Interface contacts:
Residue Y44 in the second protein is in contact with residue K68 in the first protein (closest heavy-atom distance 3.7 Å).
Residue D43 in the second protein is in contact with residue D43 in the first protein (closest heavy-atom distance 3.5 Å).
Residue N60 in the second protein interacts with residue G64 in the first protein (closest heavy-atom distance 4.1 Å).
Residue C45 in the second protein is in contact with residue N87 in the first protein (closest heavy-atom distance 2.9 Å).
Residue Y44 in the second protein is in contact with residue D66 in the first protein (closest heavy-atom distance 3.5 Å).
Residue Y44 in the second protein interacts with residue Y67 in the first protein (closest heavy-atom distance 3.7 Å).
Residue Y44 in the second protein is in contact with residue I88 in the first protein (closest heavy-atom distance 4.5 Å).
Residue D43 in the second protein is in contact with residue K68 in the first protein (closest heavy-atom distance 3.7 Å).
Residue N42 in the second protein contacts residue D43 in the first protein (closest heavy-atom distance 4.7 Å).
Residue N60 in the second protein interacts with residue D66 in the first protein (closest heavy-atom distance 3.2 Å).
Residue Y44 in the second protein is in contact with residue N87 in the first protein (closest heavy-atom distance 3.5 Å).
Residue L46 in the second protein is in contact with residue N87 in the first protein (closest heavy-atom distance 3.6 Å).
Residue N60 in the second protein contacts residue Q65 in the first protein (closest heavy-atom distance 4.0 Å).
Residue Y44 in the second protein interacts with residue N42 in the first protein (closest heavy-atom distance 4.9 Å).

Sequence of the second protein:
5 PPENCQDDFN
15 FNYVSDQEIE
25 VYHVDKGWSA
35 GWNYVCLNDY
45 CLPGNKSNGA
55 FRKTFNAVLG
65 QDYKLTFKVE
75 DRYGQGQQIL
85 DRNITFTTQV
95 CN

Sequence of the first protein:
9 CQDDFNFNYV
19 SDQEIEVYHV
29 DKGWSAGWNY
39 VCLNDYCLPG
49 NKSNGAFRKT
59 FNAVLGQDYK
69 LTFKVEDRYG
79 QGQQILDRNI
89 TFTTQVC

This data describes a binding interaction between two proteins.